Sequence of protein 1:
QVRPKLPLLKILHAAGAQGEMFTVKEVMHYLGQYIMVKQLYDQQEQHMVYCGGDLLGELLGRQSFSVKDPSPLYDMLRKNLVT

The following describes two proteins that form a bound complex.

Sequence of protein 2:
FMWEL

Contacts between the two chains:
Residue Y55 in protein 1 interacts with residue F2 in protein 2 (closest heavy-atom distance 3.8 Å).
Residue M42 in protein 1 interacts with residue L9 in protein 2 (closest heavy-atom distance 3.6 Å).
Residue G46 in protein 1 is in contact with residue F2 in protein 2 (closest heavy-atom distance 3.5 Å).
Residue I49 in protein 1 interacts with residue F2 in protein 2 (closest heavy-atom distance 3.5 Å).
Residue V81 in protein 1 contacts residue L9 in protein 2 (closest heavy-atom distance 3.6 Å).
Residue G46 in protein 1 interacts with residue W6 in protein 2 (closest heavy-atom distance 3.4 Å).
Residue F79 in protein 1 is in contact with residue W6 in protein 2 (closest heavy-atom distance 4.3 Å).
Residue M50 in protein 1 is in contact with residue M3 in protein 2 (closest heavy-atom distance 3.3 Å).
Residue V81 in protein 1 interacts with residue F2 in protein 2 (closest heavy-atom distance 4.1 Å).
Residue V63 in protein 1 contacts residue F2 in protein 2 (closest heavy-atom distance 4.0 Å).
Residue Q60 in protein 1 contacts residue F2 in protein 2 (closest heavy-atom distance 2.7 Å).
Residue M50 in protein 1 is in contact with residue F2 in protein 2 (closest heavy-atom distance 3.5 Å).
Residue M42 in protein 1 contacts residue W6 in protein 2 (closest heavy-atom distance 2.9 Å).
Residue V81 in protein 1 is in contact with residue W6 in protein 2 (closest heavy-atom distance 3.9 Å).
Residue Q47 in protein 1 interacts with residue M3 in protein 2 (closest heavy-atom distance 3.8 Å).
Residue L87 in protein 1 interacts with residue W6 in protein 2 (closest heavy-atom distance 3.6 Å).
Residue L87 in protein 1 interacts with residue L9 in protein 2 (closest heavy-atom distance 4.7 Å).
Residue G46 in protein 1 contacts residue M3 in protein 2 (closest heavy-atom distance 4.2 Å).
Residue L45 in protein 1 interacts with residue W6 in protein 2 (closest heavy-atom distance 3.8 Å).
Residue H43 in protein 1 interacts with residue W6 in protein 2 (closest heavy-atom distance 4.5 Å).
Residue Y88 in protein 1 interacts with residue L9 in protein 2 (closest heavy-atom distance 3.8 Å).
Residue I49 in protein 1 contacts residue W6 in protein 2 (closest heavy-atom distance 3.8 Å).
Residue P84 in protein 1 is in contact with residue L9 in protein 2 (closest heavy-atom distance 3.8 Å).